These two protein chains interact to form a complex.

Sequence of the second protein:
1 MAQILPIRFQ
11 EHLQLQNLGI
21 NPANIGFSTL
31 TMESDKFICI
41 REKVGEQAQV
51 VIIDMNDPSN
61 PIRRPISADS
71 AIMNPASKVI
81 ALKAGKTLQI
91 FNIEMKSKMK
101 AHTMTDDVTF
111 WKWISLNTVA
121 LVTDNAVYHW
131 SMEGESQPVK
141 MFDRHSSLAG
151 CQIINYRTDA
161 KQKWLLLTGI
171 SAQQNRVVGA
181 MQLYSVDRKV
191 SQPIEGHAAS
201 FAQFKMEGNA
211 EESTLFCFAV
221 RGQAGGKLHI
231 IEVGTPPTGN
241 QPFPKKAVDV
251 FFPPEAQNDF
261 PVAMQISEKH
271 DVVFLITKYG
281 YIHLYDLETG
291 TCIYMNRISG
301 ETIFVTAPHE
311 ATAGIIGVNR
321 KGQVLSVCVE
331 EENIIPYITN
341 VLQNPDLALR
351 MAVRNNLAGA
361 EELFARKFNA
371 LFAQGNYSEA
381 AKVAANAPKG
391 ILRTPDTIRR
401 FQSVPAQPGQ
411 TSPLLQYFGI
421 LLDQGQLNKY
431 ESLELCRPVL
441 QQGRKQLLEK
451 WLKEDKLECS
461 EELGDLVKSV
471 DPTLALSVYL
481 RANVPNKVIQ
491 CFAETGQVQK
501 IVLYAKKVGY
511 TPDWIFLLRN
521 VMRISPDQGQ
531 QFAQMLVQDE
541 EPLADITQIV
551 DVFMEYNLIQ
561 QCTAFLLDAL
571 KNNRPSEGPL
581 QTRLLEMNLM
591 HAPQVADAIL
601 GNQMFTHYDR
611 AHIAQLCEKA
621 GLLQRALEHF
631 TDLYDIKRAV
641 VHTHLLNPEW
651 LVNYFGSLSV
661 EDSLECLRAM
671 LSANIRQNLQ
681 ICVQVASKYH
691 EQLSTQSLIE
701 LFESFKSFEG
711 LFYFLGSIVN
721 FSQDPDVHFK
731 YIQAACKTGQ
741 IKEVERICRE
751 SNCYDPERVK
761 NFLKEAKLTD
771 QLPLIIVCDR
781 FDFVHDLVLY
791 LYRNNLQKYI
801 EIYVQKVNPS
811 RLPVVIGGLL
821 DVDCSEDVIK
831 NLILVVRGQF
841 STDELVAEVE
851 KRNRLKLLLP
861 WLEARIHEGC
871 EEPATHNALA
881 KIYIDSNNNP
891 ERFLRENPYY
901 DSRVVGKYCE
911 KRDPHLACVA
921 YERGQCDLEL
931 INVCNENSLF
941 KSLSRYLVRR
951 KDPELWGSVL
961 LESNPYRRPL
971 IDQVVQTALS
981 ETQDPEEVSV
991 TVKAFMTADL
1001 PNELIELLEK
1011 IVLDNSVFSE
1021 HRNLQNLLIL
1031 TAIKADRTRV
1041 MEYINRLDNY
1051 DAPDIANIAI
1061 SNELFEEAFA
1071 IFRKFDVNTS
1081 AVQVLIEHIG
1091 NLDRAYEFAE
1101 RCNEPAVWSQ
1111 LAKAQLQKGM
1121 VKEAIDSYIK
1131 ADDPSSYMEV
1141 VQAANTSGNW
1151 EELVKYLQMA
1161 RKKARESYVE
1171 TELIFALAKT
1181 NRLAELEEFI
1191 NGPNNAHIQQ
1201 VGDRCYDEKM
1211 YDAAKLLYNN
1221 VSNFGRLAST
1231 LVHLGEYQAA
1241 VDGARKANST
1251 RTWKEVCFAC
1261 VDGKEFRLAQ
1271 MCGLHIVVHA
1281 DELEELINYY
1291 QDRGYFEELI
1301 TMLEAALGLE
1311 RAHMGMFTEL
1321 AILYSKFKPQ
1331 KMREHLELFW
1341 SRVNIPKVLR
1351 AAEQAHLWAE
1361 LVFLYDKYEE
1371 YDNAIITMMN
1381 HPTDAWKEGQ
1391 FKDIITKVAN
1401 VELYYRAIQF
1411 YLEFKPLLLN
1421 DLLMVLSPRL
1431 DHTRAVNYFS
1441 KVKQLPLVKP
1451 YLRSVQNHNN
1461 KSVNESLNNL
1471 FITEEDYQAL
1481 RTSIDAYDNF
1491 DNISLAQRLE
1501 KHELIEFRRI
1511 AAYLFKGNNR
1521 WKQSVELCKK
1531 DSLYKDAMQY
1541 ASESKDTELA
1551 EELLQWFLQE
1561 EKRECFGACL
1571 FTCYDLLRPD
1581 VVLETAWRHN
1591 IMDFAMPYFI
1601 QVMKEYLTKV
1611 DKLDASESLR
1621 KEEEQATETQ

Sequence of the first protein:
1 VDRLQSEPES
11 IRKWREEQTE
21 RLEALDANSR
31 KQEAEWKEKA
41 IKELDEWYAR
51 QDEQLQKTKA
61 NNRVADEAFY

Contacts between the two chains:
Residue L1504 in the second protein is in contact with residue N61 in the first protein (closest heavy-atom distance 4.6 Å).